Sequence of protein 1:
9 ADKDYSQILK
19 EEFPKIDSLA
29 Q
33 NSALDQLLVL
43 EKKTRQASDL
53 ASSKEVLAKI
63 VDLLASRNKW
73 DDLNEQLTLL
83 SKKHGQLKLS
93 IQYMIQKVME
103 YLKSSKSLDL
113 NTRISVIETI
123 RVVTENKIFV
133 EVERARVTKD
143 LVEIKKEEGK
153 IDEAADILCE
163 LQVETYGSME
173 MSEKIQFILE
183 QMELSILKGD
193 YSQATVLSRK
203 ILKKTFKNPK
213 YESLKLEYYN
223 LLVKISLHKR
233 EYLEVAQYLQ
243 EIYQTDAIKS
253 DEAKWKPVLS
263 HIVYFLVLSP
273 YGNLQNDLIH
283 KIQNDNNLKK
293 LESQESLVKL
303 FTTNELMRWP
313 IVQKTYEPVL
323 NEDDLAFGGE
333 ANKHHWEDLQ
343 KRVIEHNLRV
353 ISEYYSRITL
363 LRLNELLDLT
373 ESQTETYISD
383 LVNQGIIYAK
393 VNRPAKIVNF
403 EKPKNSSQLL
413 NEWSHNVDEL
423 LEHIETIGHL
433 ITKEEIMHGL

Sequence of protein 2:
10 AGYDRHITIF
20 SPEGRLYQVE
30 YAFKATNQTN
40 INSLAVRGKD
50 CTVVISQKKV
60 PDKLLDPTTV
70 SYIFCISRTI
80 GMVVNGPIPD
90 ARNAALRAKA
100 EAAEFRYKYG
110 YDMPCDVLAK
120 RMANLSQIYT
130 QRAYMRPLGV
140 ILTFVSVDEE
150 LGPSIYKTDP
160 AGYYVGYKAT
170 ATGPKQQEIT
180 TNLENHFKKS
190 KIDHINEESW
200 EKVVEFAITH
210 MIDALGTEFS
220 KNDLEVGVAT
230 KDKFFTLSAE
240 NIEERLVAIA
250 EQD

Residue-level contacts at the interface:
Residue Q48 in protein 1 is in contact with residue L245 in protein 2 (closest heavy-atom distance 4.9 Å).
Residue Q48 in protein 1 is in contact with residue A249 in protein 2 (closest heavy-atom distance 3.9 Å).
Residue K84 in protein 1 interacts with residue D252 in protein 2 (closest heavy-atom distance 4.5 Å).
Residue K84 in protein 1 is in contact with residue A249 in protein 2 (closest heavy-atom distance 4.7 Å).

These two protein chains interact to form a complex.